The following describes two proteins that form a bound complex.

Sequence of protein 2:
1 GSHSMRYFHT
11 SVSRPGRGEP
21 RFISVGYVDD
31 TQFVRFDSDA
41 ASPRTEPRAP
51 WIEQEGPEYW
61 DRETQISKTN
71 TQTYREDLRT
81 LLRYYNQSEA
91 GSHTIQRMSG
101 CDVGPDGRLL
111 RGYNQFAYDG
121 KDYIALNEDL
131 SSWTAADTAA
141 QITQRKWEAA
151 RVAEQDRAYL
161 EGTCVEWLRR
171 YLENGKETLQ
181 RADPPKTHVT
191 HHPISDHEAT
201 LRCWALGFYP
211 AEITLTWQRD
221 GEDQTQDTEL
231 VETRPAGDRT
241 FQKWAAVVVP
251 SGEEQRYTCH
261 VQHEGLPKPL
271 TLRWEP

Sequence of protein 1:
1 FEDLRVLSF

Contacts between the two chains:
Residue T69 in protein 2 is in contact with residue L4 in protein 1 (closest heavy-atom distance 3.8 Å).
Residue Y7 in protein 2 contacts residue F1 in protein 1 (closest heavy-atom distance 2.9 Å).
Residue F116 in protein 2 is in contact with residue R5 in protein 1 (closest heavy-atom distance 3.5 Å).
Residue T73 in protein 2 contacts residue R5 in protein 1 (closest heavy-atom distance 3.9 Å).
Residue D77 in protein 2 interacts with residue R5 in protein 1 (closest heavy-atom distance 2.8 Å).
Residue K146 in protein 2 interacts with residue L7 in protein 1 (closest heavy-atom distance 3.8 Å).
Residue N70 in protein 2 contacts residue R5 in protein 1 (closest heavy-atom distance 2.9 Å).
Residue T163 in protein 2 interacts with residue F1 in protein 1 (closest heavy-atom distance 4.2 Å).
Residue I66 in protein 2 is in contact with residue L4 in protein 1 (closest heavy-atom distance 3.6 Å).
Residue D77 in protein 2 is in contact with residue F9 in protein 1 (closest heavy-atom distance 2.8 Å).
Residue I66 in protein 2 is in contact with residue E2 in protein 1 (closest heavy-atom distance 3.7 Å).
Residue S24 in protein 2 contacts residue E2 in protein 1 (closest heavy-atom distance 2.7 Å).
Residue Y59 in protein 2 is in contact with residue F1 in protein 1 (closest heavy-atom distance 3.7 Å).
Residue Y159 in protein 2 is in contact with residue F1 in protein 1 (closest heavy-atom distance 2.8 Å).
Residue R97 in protein 2 is in contact with residue R5 in protein 1 (closest heavy-atom distance 4.0 Å).
Residue I66 in protein 2 contacts residue D3 in protein 1 (closest heavy-atom distance 3.6 Å).
Residue N70 in protein 2 contacts residue D3 in protein 1 (closest heavy-atom distance 3.9 Å).
Residue Y171 in protein 2 is in contact with residue F1 in protein 1 (closest heavy-atom distance 2.8 Å).
Residue W147 in protein 2 interacts with residue F9 in protein 1 (closest heavy-atom distance 3.7 Å).
Residue V152 in protein 2 interacts with residue L7 in protein 1 (closest heavy-atom distance 3.7 Å).
Residue I142 in protein 2 is in contact with residue F9 in protein 1 (closest heavy-atom distance 4.8 Å).
Residue E63 in protein 2 contacts residue D3 in protein 1 (closest heavy-atom distance 4.9 Å).
Residue N70 in protein 2 is in contact with residue L4 in protein 1 (closest heavy-atom distance 3.6 Å).
Residue R62 in protein 2 is in contact with residue F1 in protein 1 (closest heavy-atom distance 4.8 Å).
Residue K146 in protein 2 is in contact with residue S8 in protein 1 (closest heavy-atom distance 3.3 Å).
Residue R97 in protein 2 is in contact with residue L4 in protein 1 (closest heavy-atom distance 4.5 Å).
Residue F116 in protein 2 is in contact with residue F9 in protein 1 (closest heavy-atom distance 3.4 Å).
Residue W147 in protein 2 interacts with residue L7 in protein 1 (closest heavy-atom distance 3.2 Å).
Residue M5 in protein 2 is in contact with residue F1 in protein 1 (closest heavy-atom distance 3.5 Å).
Residue F33 in protein 2 interacts with residue F1 in protein 1 (closest heavy-atom distance 4.4 Å).
Residue N70 in protein 2 contacts residue E2 in protein 1 (closest heavy-atom distance 2.8 Å).
Residue Y74 in protein 2 is in contact with residue R5 in protein 1 (closest heavy-atom distance 3.4 Å).
Residue E63 in protein 2 contacts residue E2 in protein 1 (closest heavy-atom distance 2.8 Å).
Residue Y159 in protein 2 interacts with residue D3 in protein 1 (closest heavy-atom distance 3.9 Å).
Residue Y7 in protein 2 interacts with residue E2 in protein 1 (closest heavy-atom distance 3.4 Å).
Residue T143 in protein 2 interacts with residue F9 in protein 1 (closest heavy-atom distance 3.0 Å).
Residue Y159 in protein 2 interacts with residue E2 in protein 1 (closest heavy-atom distance 4.0 Å).
Residue R97 in protein 2 interacts with residue D3 in protein 1 (closest heavy-atom distance 4.7 Å).
Residue I66 in protein 2 is in contact with residue F1 in protein 1 (closest heavy-atom distance 4.2 Å).
Residue E76 in protein 2 contacts residue S8 in protein 1 (closest heavy-atom distance 3.8 Å).
Residue E63 in protein 2 interacts with residue F1 in protein 1 (closest heavy-atom distance 3.3 Å).
Residue R97 in protein 2 interacts with residue E2 in protein 1 (closest heavy-atom distance 4.2 Å).
Residue Y84 in protein 2 interacts with residue F9 in protein 1 (closest heavy-atom distance 2.7 Å).
Residue A150 in protein 2 is in contact with residue L7 in protein 1 (closest heavy-atom distance 3.6 Å).
Residue L81 in protein 2 interacts with residue F9 in protein 1 (closest heavy-atom distance 3.6 Å).
Residue Y123 in protein 2 contacts residue F9 in protein 1 (closest heavy-atom distance 3.8 Å).
Residue I95 in protein 2 contacts residue F9 in protein 1 (closest heavy-atom distance 4.0 Å).
Residue I124 in protein 2 is in contact with residue F9 in protein 1 (closest heavy-atom distance 4.3 Å).
Residue Q155 in protein 2 contacts residue V6 in protein 1 (closest heavy-atom distance 3.5 Å).
Residue V152 in protein 2 interacts with residue V6 in protein 1 (closest heavy-atom distance 3.7 Å).
Residue H9 in protein 2 is in contact with residue E2 in protein 1 (closest heavy-atom distance 3.0 Å).
Residue T80 in protein 2 is in contact with residue F9 in protein 1 (closest heavy-atom distance 3.4 Å).
Residue K146 in protein 2 interacts with residue F9 in protein 1 (closest heavy-atom distance 3.0 Å).
Residue W147 in protein 2 contacts residue S8 in protein 1 (closest heavy-atom distance 2.9 Å).
Residue W167 in protein 2 is in contact with residue F1 in protein 1 (closest heavy-atom distance 3.4 Å).
Residue D77 in protein 2 contacts residue S8 in protein 1 (closest heavy-atom distance 3.4 Å).
Residue W147 in protein 2 is in contact with residue R5 in protein 1 (closest heavy-atom distance 3.9 Å).
Residue D156 in protein 2 is in contact with residue V6 in protein 1 (closest heavy-atom distance 3.5 Å).
Residue S67 in protein 2 contacts residue E2 in protein 1 (closest heavy-atom distance 4.6 Å).
Residue T73 in protein 2 contacts residue S8 in protein 1 (closest heavy-atom distance 4.5 Å).